Sequence of the second protein:
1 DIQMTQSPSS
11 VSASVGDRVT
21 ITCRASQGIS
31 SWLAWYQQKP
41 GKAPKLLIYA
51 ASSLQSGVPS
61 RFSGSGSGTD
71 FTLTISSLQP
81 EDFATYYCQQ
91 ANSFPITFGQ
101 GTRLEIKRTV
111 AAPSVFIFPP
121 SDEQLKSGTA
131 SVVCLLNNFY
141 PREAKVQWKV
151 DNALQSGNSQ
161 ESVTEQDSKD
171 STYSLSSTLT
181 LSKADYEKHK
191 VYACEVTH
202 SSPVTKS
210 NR

Interface contacts:
Residue W32 in the second protein contacts residue S95 in the first protein (closest heavy-atom distance 4.5 Å).
Residue W32 in the second protein is in contact with residue G180 in the first protein (closest heavy-atom distance 3.2 Å).
Residue Y49 in the second protein interacts with residue H127 in the first protein (closest heavy-atom distance 3.7 Å).
Residue S31 in the second protein contacts residue G180 in the first protein (closest heavy-atom distance 4.7 Å).
Residue W32 in the second protein is in contact with residue Y181 in the first protein (closest heavy-atom distance 3.5 Å).
Residue S31 in the second protein is in contact with residue T179 in the first protein (closest heavy-atom distance 3.9 Å).
Residue S30 in the second protein is in contact with residue G180 in the first protein (closest heavy-atom distance 4.1 Å).

Sequence of the first protein:
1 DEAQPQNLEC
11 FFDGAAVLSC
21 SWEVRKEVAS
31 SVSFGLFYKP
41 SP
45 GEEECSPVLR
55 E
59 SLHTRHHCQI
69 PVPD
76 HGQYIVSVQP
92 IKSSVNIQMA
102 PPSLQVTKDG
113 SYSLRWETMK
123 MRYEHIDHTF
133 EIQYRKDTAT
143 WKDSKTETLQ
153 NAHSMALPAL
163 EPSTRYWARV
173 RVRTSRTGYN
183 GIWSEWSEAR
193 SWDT

These two protein chains interact to form a complex.